Sequence of the second protein:
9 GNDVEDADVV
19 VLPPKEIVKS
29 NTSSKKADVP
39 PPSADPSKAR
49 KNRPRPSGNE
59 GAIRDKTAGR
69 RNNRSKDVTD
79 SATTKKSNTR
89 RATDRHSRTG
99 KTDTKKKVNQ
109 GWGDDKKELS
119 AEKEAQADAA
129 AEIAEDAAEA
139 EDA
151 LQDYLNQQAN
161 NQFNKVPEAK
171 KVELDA

Residue-level contacts at the interface:
Residue L155 in the second protein is in contact with residue V87 in the first protein (closest heavy-atom distance 3.5 Å).
Residue Q152 in the second protein is in contact with residue I86 in the first protein (closest heavy-atom distance 3.9 Å).
Residue D153 in the second protein interacts with residue H85 in the first protein (closest heavy-atom distance 4.0 Å).
Residue Y154 in the second protein is in contact with residue H85 in the first protein (closest heavy-atom distance 4.6 Å).
Residue Y154 in the second protein is in contact with residue I86 in the first protein (closest heavy-atom distance 4.0 Å).
Residue L151 in the second protein interacts with residue T90 in the first protein (closest heavy-atom distance 4.7 Å).
Residue N156 in the second protein is in contact with residue Q17 in the first protein (closest heavy-atom distance 4.4 Å).
Residue N156 in the second protein is in contact with residue I86 in the first protein (closest heavy-atom distance 4.5 Å).
Residue Q152 in the second protein is in contact with residue V87 in the first protein (closest heavy-atom distance 4.8 Å).
Residue N156 in the second protein contacts residue F16 in the first protein (closest heavy-atom distance 3.9 Å).
Residue Q157 in the second protein interacts with residue Q17 in the first protein (closest heavy-atom distance 4.2 Å).
Residue D153 in the second protein interacts with residue V87 in the first protein (closest heavy-atom distance 4.9 Å).
Residue N156 in the second protein contacts residue V87 in the first protein (closest heavy-atom distance 3.1 Å).
Residue D153 in the second protein is in contact with residue I86 in the first protein (closest heavy-atom distance 2.8 Å).
Residue L155 in the second protein is in contact with residue I86 in the first protein (closest heavy-atom distance 3.3 Å).

Sequence of the first protein:
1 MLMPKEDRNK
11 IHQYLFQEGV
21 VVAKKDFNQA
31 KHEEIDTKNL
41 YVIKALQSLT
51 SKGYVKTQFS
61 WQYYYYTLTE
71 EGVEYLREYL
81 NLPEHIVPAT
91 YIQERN

These two protein chains interact to form a complex.